Sequence of protein 2:
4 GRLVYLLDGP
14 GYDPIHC

Contacts between the two chains:
Residue S153 in protein 1 is in contact with residue L9 in protein 2 (closest heavy-atom distance 3.5 Å).
Residue K151 in protein 1 is in contact with residue L9 in protein 2 (closest heavy-atom distance 3.9 Å).
Residue G152 in protein 1 interacts with residue L9 in protein 2 (closest heavy-atom distance 2.8 Å).
Residue A171 in protein 1 contacts residue L6 in protein 2 (closest heavy-atom distance 4.0 Å).
Residue D183 in protein 1 interacts with residue L6 in protein 2 (closest heavy-atom distance 4.0 Å).
Residue A54 in protein 1 is in contact with residue P13 in protein 2 (closest heavy-atom distance 3.4 Å).
Residue Q23 in protein 1 contacts residue Y15 in protein 2 (closest heavy-atom distance 3.8 Å).
Residue V50 in protein 1 is in contact with residue Y15 in protein 2 (closest heavy-atom distance 4.1 Å).
Residue V6 in protein 1 is in contact with residue G14 in protein 2 (closest heavy-atom distance 4.1 Å).
Residue S57 in protein 1 contacts residue P17 in protein 2 (closest heavy-atom distance 3.7 Å).
Residue K151 in protein 1 interacts with residue D11 in protein 2 (closest heavy-atom distance 3.7 Å).
Residue V173 in protein 1 contacts residue L6 in protein 2 (closest heavy-atom distance 3.9 Å).
Residue A172 in protein 1 is in contact with residue L6 in protein 2 (closest heavy-atom distance 3.3 Å).
Residue S57 in protein 1 contacts residue D11 in protein 2 (closest heavy-atom distance 2.9 Å).
Residue V173 in protein 1 is in contact with residue G4 in protein 2 (closest heavy-atom distance 4.0 Å).
Residue S154 in protein 1 contacts residue L9 in protein 2 (closest heavy-atom distance 3.6 Å).
Residue V6 in protein 1 contacts residue Y15 in protein 2 (closest heavy-atom distance 3.6 Å).
Residue K151 in protein 1 contacts residue L10 in protein 2 (closest heavy-atom distance 3.6 Å).
Residue F169 in protein 1 is in contact with residue L9 in protein 2 (closest heavy-atom distance 2.9 Å).
Residue S22 in protein 1 interacts with residue Y15 in protein 2 (closest heavy-atom distance 2.6 Å).
Residue R124 in protein 1 interacts with residue Y15 in protein 2 (closest heavy-atom distance 2.9 Å).
Residue H72 in protein 1 contacts residue L10 in protein 2 (closest heavy-atom distance 3.5 Å).
Residue Q56 in protein 1 interacts with residue P13 in protein 2 (closest heavy-atom distance 4.0 Å).
Residue S57 in protein 1 contacts residue G14 in protein 2 (closest heavy-atom distance 3.4 Å).
Residue A172 in protein 1 is in contact with residue L9 in protein 2 (closest heavy-atom distance 3.6 Å).
Residue R124 in protein 1 is in contact with residue P17 in protein 2 (closest heavy-atom distance 3.8 Å).
Residue R170 in protein 1 is in contact with residue Y8 in protein 2 (closest heavy-atom distance 3.6 Å).
Residue S52 in protein 1 interacts with residue G14 in protein 2 (closest heavy-atom distance 2.8 Å).
Residue T55 in protein 1 interacts with residue P13 in protein 2 (closest heavy-atom distance 3.6 Å).
Residue V173 in protein 1 contacts residue R5 in protein 2 (closest heavy-atom distance 3.6 Å).
Residue G73 in protein 1 interacts with residue L10 in protein 2 (closest heavy-atom distance 3.8 Å).
Residue L28 in protein 1 interacts with residue P13 in protein 2 (closest heavy-atom distance 3.9 Å).
Residue L28 in protein 1 contacts residue G14 in protein 2 (closest heavy-atom distance 3.8 Å).
Residue G152 in protein 1 interacts with residue L10 in protein 2 (closest heavy-atom distance 4.1 Å).
Residue Q56 in protein 1 contacts residue L10 in protein 2 (closest heavy-atom distance 3.6 Å).
Residue F58 in protein 1 is in contact with residue L10 in protein 2 (closest heavy-atom distance 4.0 Å).
Residue Q56 in protein 1 interacts with residue G12 in protein 2 (closest heavy-atom distance 3.8 Å).
Residue Q56 in protein 1 contacts residue D11 in protein 2 (closest heavy-atom distance 3.2 Å).
Residue C174 in protein 1 is in contact with residue G4 in protein 2 (closest heavy-atom distance 3.5 Å).
Residue K151 in protein 1 interacts with residue H19 in protein 2 (closest heavy-atom distance 3.9 Å).
Residue S57 in protein 1 contacts residue L10 in protein 2 (closest heavy-atom distance 3.8 Å).
Residue C174 in protein 1 is in contact with residue V7 in protein 2 (closest heavy-atom distance 4.0 Å).
Residue H72 in protein 1 interacts with residue Y8 in protein 2 (closest heavy-atom distance 3.6 Å).
Residue A171 in protein 1 contacts residue V7 in protein 2 (closest heavy-atom distance 3.4 Å).
Residue S57 in protein 1 is in contact with residue G12 in protein 2 (closest heavy-atom distance 2.6 Å).
Residue A172 in protein 1 interacts with residue R5 in protein 2 (closest heavy-atom distance 3.5 Å).
Residue V147 in protein 1 interacts with residue L9 in protein 2 (closest heavy-atom distance 3.7 Å).
Residue R124 in protein 1 interacts with residue G14 in protein 2 (closest heavy-atom distance 3.0 Å).
Residue C174 in protein 1 interacts with residue R5 in protein 2 (closest heavy-atom distance 3.0 Å).
Residue T55 in protein 1 contacts residue G12 in protein 2 (closest heavy-atom distance 4.0 Å).
Residue A172 in protein 1 contacts residue V7 in protein 2 (closest heavy-atom distance 2.7 Å).
Residue G152 in protein 1 is in contact with residue D11 in protein 2 (closest heavy-atom distance 3.8 Å).
Residue L150 in protein 1 interacts with residue L9 in protein 2 (closest heavy-atom distance 3.5 Å).
Residue T175 in protein 1 interacts with residue G4 in protein 2 (closest heavy-atom distance 3.8 Å).
Residue S52 in protein 1 contacts residue P13 in protein 2 (closest heavy-atom distance 3.5 Å).
Residue G7 in protein 1 contacts residue Y15 in protein 2 (closest heavy-atom distance 3.9 Å).
Residue R26 in protein 1 is in contact with residue Y15 in protein 2 (closest heavy-atom distance 4.2 Å).
Residue A171 in protein 1 interacts with residue Y8 in protein 2 (closest heavy-atom distance 4.0 Å).
Residue T53 in protein 1 contacts residue P13 in protein 2 (closest heavy-atom distance 3.6 Å).
Residue Q24 in protein 1 interacts with residue Y15 in protein 2 (closest heavy-atom distance 3.6 Å).

These two protein chains interact to form a complex.

Sequence of protein 1:
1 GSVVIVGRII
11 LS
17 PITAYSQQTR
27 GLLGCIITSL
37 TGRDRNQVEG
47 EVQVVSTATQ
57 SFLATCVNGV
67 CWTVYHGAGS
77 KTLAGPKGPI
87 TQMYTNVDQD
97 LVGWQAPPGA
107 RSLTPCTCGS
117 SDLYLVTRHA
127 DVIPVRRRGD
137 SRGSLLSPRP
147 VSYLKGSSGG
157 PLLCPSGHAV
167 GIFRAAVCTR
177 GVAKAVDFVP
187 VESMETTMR